Sequence of chain B:
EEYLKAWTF

Interface contacts:
Residue T73 in chain A contacts residue K5 in chain B (closest heavy-atom distance 3.9 Å).
Residue I66 in chain A is in contact with residue E2 in chain B (closest heavy-atom distance 3.9 Å).
Residue W147 in chain A is in contact with residue F9 in chain B (closest heavy-atom distance 4.1 Å).
Residue Y59 in chain A interacts with residue E1 in chain B (closest heavy-atom distance 3.3 Å).
Residue N77 in chain A is in contact with residue F9 in chain B (closest heavy-atom distance 3.2 Å).
Residue Y116 in chain A interacts with residue F9 in chain B (closest heavy-atom distance 4.1 Å).
Residue L163 in chain A interacts with residue E1 in chain B (closest heavy-atom distance 3.6 Å).
Residue T80 in chain A is in contact with residue F9 in chain B (closest heavy-atom distance 3.5 Å).
Residue V152 in chain A interacts with residue K5 in chain B (closest heavy-atom distance 3.8 Å).
Residue Y7 in chain A interacts with residue E2 in chain B (closest heavy-atom distance 3.6 Å).
Residue R97 in chain A is in contact with residue Y3 in chain B (closest heavy-atom distance 3.4 Å).
Residue V152 in chain A interacts with residue W7 in chain B (closest heavy-atom distance 3.5 Å).
Residue E76 in chain A contacts residue T8 in chain B (closest heavy-atom distance 2.8 Å).
Residue S167 in chain A is in contact with residue E1 in chain B (closest heavy-atom distance 3.3 Å).
Residue R170 in chain A contacts residue E1 in chain B (closest heavy-atom distance 2.8 Å).
Residue Q155 in chain A is in contact with residue K5 in chain B (closest heavy-atom distance 4.2 Å).
Residue T73 in chain A contacts residue T8 in chain B (closest heavy-atom distance 3.8 Å).
Residue L163 in chain A interacts with residue E2 in chain B (closest heavy-atom distance 3.4 Å).
Residue E63 in chain A is in contact with residue E1 in chain B (closest heavy-atom distance 3.4 Å).
Residue D156 in chain A contacts residue Y3 in chain B (closest heavy-atom distance 3.6 Å).
Residue N77 in chain A interacts with residue T8 in chain B (closest heavy-atom distance 3.2 Å).
Residue W133 in chain A contacts residue K5 in chain B (closest heavy-atom distance 4.0 Å).
Residue A150 in chain A is in contact with residue W7 in chain B (closest heavy-atom distance 3.6 Å).
Residue D114 in chain A interacts with residue K5 in chain B (closest heavy-atom distance 3.6 Å).
Residue T24 in chain A contacts residue E2 in chain B (closest heavy-atom distance 3.8 Å).
Residue T73 in chain A contacts residue A6 in chain B (closest heavy-atom distance 4.3 Å).
Residue T73 in chain A is in contact with residue W7 in chain B (closest heavy-atom distance 4.0 Å).
Residue R97 in chain A contacts residue K5 in chain B (closest heavy-atom distance 3.5 Å).
Residue Q155 in chain A interacts with residue W7 in chain B (closest heavy-atom distance 3.2 Å).
Residue K146 in chain A interacts with residue F9 in chain B (closest heavy-atom distance 2.5 Å).
Residue Y171 in chain A interacts with residue E1 in chain B (closest heavy-atom distance 2.5 Å).
Residue W147 in chain A contacts residue K5 in chain B (closest heavy-atom distance 3.1 Å).
Residue Y159 in chain A interacts with residue E1 in chain B (closest heavy-atom distance 2.6 Å).
Residue Y99 in chain A is in contact with residue Y3 in chain B (closest heavy-atom distance 3.6 Å).
Residue I95 in chain A is in contact with residue F9 in chain B (closest heavy-atom distance 4.0 Å).
Residue M5 in chain A is in contact with residue E1 in chain B (closest heavy-atom distance 4.0 Å).
Residue Y159 in chain A interacts with residue E2 in chain B (closest heavy-atom distance 4.1 Å).
Residue E63 in chain A interacts with residue E2 in chain B (closest heavy-atom distance 2.8 Å).
Residue T69 in chain A is in contact with residue L4 in chain B (closest heavy-atom distance 3.7 Å).
Residue T143 in chain A is in contact with residue F9 in chain B (closest heavy-atom distance 3.5 Å).
Residue W147 in chain A contacts residue T8 in chain B (closest heavy-atom distance 2.6 Å).
Residue I66 in chain A contacts residue Y3 in chain B (closest heavy-atom distance 3.7 Å).
Residue R62 in chain A is in contact with residue E1 in chain B (closest heavy-atom distance 2.6 Å).
Residue N70 in chain A interacts with residue K5 in chain B (closest heavy-atom distance 4.2 Å).
Residue Y159 in chain A is in contact with residue Y3 in chain B (closest heavy-atom distance 3.4 Å).
Residue Q155 in chain A contacts residue Y3 in chain B (closest heavy-atom distance 3.5 Å).
Residue T143 in chain A is in contact with residue T8 in chain B (closest heavy-atom distance 4.2 Å).
Residue Y9 in chain A contacts residue E2 in chain B (closest heavy-atom distance 2.5 Å).
Residue W147 in chain A contacts residue W7 in chain B (closest heavy-atom distance 3.9 Å).
Residue Y123 in chain A contacts residue F9 in chain B (closest heavy-atom distance 3.4 Å).
Residue Y116 in chain A is in contact with residue K5 in chain B (closest heavy-atom distance 2.7 Å).
Residue D114 in chain A interacts with residue Y3 in chain B (closest heavy-atom distance 3.9 Å).
Residue I66 in chain A is in contact with residue L4 in chain B (closest heavy-atom distance 3.9 Å).
Residue Y84 in chain A contacts residue F9 in chain B (closest heavy-atom distance 2.6 Å).
Residue K45 in chain A contacts residue E2 in chain B (closest heavy-atom distance 2.7 Å).
Residue S67 in chain A is in contact with residue E2 in chain B (closest heavy-atom distance 4.0 Å).
Residue Y99 in chain A contacts residue E2 in chain B (closest heavy-atom distance 2.5 Å).
Residue Y7 in chain A interacts with residue E1 in chain B (closest heavy-atom distance 3.1 Å).
Residue N70 in chain A contacts residue L4 in chain B (closest heavy-atom distance 4.0 Å).
Residue Q155 in chain A contacts residue L4 in chain B (closest heavy-atom distance 3.0 Å).

Sequence of chain A:
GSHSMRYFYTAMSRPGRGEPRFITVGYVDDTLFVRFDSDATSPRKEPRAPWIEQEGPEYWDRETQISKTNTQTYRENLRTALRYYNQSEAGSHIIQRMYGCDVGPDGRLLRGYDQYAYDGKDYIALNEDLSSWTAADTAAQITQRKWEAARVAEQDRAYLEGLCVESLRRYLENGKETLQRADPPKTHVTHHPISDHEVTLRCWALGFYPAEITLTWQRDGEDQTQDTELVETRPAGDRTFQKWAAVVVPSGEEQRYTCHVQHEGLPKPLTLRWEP

This data describes a binding interaction between two proteins.